Sequence of chain B:
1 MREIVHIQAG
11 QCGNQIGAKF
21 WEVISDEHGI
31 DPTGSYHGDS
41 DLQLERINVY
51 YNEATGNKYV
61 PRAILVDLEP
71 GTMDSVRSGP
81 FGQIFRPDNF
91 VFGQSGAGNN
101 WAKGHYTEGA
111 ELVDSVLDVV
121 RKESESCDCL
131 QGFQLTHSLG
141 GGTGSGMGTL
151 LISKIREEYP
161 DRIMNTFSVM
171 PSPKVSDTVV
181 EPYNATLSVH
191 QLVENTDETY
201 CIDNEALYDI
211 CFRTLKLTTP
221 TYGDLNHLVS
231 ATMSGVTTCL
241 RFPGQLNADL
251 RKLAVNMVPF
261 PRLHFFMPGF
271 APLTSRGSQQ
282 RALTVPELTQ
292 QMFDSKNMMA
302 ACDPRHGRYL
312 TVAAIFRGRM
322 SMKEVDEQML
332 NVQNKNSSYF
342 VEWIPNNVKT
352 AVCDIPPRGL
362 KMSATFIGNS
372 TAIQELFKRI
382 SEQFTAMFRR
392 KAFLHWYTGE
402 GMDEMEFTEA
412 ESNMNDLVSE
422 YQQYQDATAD

These two protein chains interact to form a complex.

Interface contacts:
Residue P220 in chain B contacts residue I9 in chain A (closest heavy-atom distance 3.3 Å).
Residue H396 in chain B contacts residue E31 in chain A (closest heavy-atom distance 3.0 Å).
Residue P173 in chain B interacts with residue A12 in chain A (closest heavy-atom distance 2.8 Å).
Residue V175 in chain B contacts residue I9 in chain A (closest heavy-atom distance 3.4 Å).
Residue D177 in chain B contacts residue Y23 in chain A (closest heavy-atom distance 2.3 Å).
Residue D177 in chain B is in contact with residue A11 in chain A (closest heavy-atom distance 3.8 Å).
Residue E410 in chain B interacts with residue K55 in chain A (closest heavy-atom distance 3.3 Å).
Residue R262 in chain B is in contact with residue L60 in chain A (closest heavy-atom distance 3.7 Å).
Residue R156 in chain B interacts with residue R62 in chain A (closest heavy-atom distance 3.2 Å).
Residue E194 in chain B is in contact with residue G59 in chain A (closest heavy-atom distance 2.9 Å).
Residue Y222 in chain B is in contact with residue R7 in chain A (closest heavy-atom distance 2.9 Å).
Residue E410 in chain B contacts residue R56 in chain A (closest heavy-atom distance 2.8 Å).
Residue S176 in chain B contacts residue A12 in chain A (closest heavy-atom distance 3.4 Å).
Residue K174 in chain B interacts with residue A11 in chain A (closest heavy-atom distance 3.3 Å).
Residue E194 in chain B interacts with residue K55 in chain A (closest heavy-atom distance 3.7 Å).
Residue M388 in chain B is in contact with residue L24 in chain A (closest heavy-atom distance 3.6 Å).
Residue E194 in chain B interacts with residue R62 in chain A (closest heavy-atom distance 2.7 Å).
Residue R391 in chain B interacts with residue E25 in chain A (closest heavy-atom distance 3.1 Å).
Residue M406 in chain B is in contact with residue F53 in chain A (closest heavy-atom distance 3.6 Å).
Residue Y106 in chain B is in contact with residue Q51 in chain A (closest heavy-atom distance 3.3 Å).
Residue D177 in chain B interacts with residue A12 in chain A (closest heavy-atom distance 3.5 Å).
Residue D177 in chain B interacts with residue K10 in chain A (closest heavy-atom distance 3.1 Å).
Residue G402 in chain B contacts residue K50 in chain A (closest heavy-atom distance 3.5 Å).
Residue Q15 in chain B is in contact with residue R7 in chain A (closest heavy-atom distance 3.4 Å).
Residue E194 in chain B is in contact with residue E58 in chain A (closest heavy-atom distance 3.2 Å).
Residue S413 in chain B is in contact with residue R56 in chain A (closest heavy-atom distance 3.7 Å).
Residue D417 in chain B interacts with residue R56 in chain A (closest heavy-atom distance 2.7 Å).
Residue Q191 in chain B interacts with residue L54 in chain A (closest heavy-atom distance 3.8 Å).
Residue Q15 in chain B is in contact with residue I4 in chain A (closest heavy-atom distance 3.3 Å).
Residue N414 in chain B interacts with residue R56 in chain A (closest heavy-atom distance 3.6 Å).
Residue G402 in chain B is in contact with residue Q51 in chain A (closest heavy-atom distance 2.8 Å).
Residue P173 in chain B interacts with residue I13 in chain A (closest heavy-atom distance 3.5 Å).
Residue G223 in chain B contacts residue E5 in chain A (closest heavy-atom distance 3.2 Å).
Residue F394 in chain B is in contact with residue Q27 in chain A (closest heavy-atom distance 3.6 Å).
Residue E194 in chain B is in contact with residue G57 in chain A (closest heavy-atom distance 3.0 Å).
Residue E194 in chain B contacts residue L60 in chain A (closest heavy-atom distance 3.8 Å).
Residue Y222 in chain B contacts residue P8 in chain A (closest heavy-atom distance 3.6 Å).
Residue R276 in chain B contacts residue E5 in chain A (closest heavy-atom distance 3.4 Å).
Residue R276 in chain B interacts with residue E6 in chain A (closest heavy-atom distance 2.9 Å).
Residue S176 in chain B is in contact with residue K10 in chain A (closest heavy-atom distance 3.4 Å).
Residue W397 in chain B contacts residue E31 in chain A (closest heavy-atom distance 3.3 Å).
Residue T221 in chain B is in contact with residue R7 in chain A (closest heavy-atom distance 3.6 Å).
Residue D404 in chain B interacts with residue K50 in chain A (closest heavy-atom distance 3.2 Å).
Residue G402 in chain B is in contact with residue P49 in chain A (closest heavy-atom distance 3.7 Å).
Residue E194 in chain B contacts residue L54 in chain A (closest heavy-atom distance 3.7 Å).
Residue V179 in chain B is in contact with residue Q27 in chain A (closest heavy-atom distance 3.6 Å).
Residue E407 in chain B contacts residue F53 in chain A (closest heavy-atom distance 3.4 Å).
Residue D404 in chain B interacts with residue F53 in chain A (closest heavy-atom distance 3.5 Å).
Residue L225 in chain B interacts with residue I9 in chain A (closest heavy-atom distance 3.6 Å).
Residue A393 in chain B contacts residue I28 in chain A (closest heavy-atom distance 3.7 Å).
Residue T221 in chain B contacts residue E5 in chain A (closest heavy-atom distance 2.8 Å).
Residue E194 in chain B interacts with residue R56 in chain A (closest heavy-atom distance 3.5 Å).
Residue Y106 in chain B is in contact with residue P52 in chain A (closest heavy-atom distance 3.8 Å).
Residue H190 in chain B is in contact with residue L54 in chain A (closest heavy-atom distance 2.7 Å).
Residue V179 in chain B is in contact with residue Y23 in chain A (closest heavy-atom distance 3.6 Å).
Residue V175 in chain B contacts residue K10 in chain A (closest heavy-atom distance 3.1 Å).
Residue E410 in chain B interacts with residue F53 in chain A (closest heavy-atom distance 3.3 Å).
Residue K19 in chain B contacts residue E5 in chain A (closest heavy-atom distance 3.0 Å).
Residue N195 in chain B is in contact with residue R62 in chain A (closest heavy-atom distance 3.0 Å).
Residue Q11 in chain B contacts residue R7 in chain A (closest heavy-atom distance 3.5 Å).

Sequence of chain A:
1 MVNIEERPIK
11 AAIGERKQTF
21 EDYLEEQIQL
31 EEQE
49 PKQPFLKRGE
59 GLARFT